Sequence of the first protein:
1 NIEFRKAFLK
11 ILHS

Residue-level contacts at the interface:
Residue G33 in the second protein interacts with residue F4 in the first protein (closest heavy-atom distance 3.4 Å).
Residue W30 in the second protein contacts residue F4 in the first protein (closest heavy-atom distance 3.7 Å).
Residue W30 in the second protein interacts with residue A7 in the first protein (closest heavy-atom distance 3.9 Å).
Residue F72 in the second protein is in contact with residue F8 in the first protein (closest heavy-atom distance 4.9 Å).
Residue I51 in the second protein interacts with residue L9 in the first protein (closest heavy-atom distance 4.2 Å).
Residue F85 in the second protein interacts with residue F4 in the first protein (closest heavy-atom distance 3.6 Å).
Residue D37 in the second protein interacts with residue F4 in the first protein (closest heavy-atom distance 3.6 Å).
Residue F48 in the second protein contacts residue F8 in the first protein (closest heavy-atom distance 4.2 Å).
Residue D37 in the second protein is in contact with residue N1 in the first protein (closest heavy-atom distance 2.4 Å).
Residue S184 in the second protein is in contact with residue L12 in the first protein (closest heavy-atom distance 2.9 Å).
Residue W30 in the second protein interacts with residue I11 in the first protein (closest heavy-atom distance 3.6 Å).
Residue T92 in the second protein contacts residue I11 in the first protein (closest heavy-atom distance 3.5 Å).
Residue I51 in the second protein contacts residue F8 in the first protein (closest heavy-atom distance 3.9 Å).
Residue T92 in the second protein interacts with residue L12 in the first protein (closest heavy-atom distance 3.9 Å).
Residue S93 in the second protein is in contact with residue I11 in the first protein (closest heavy-atom distance 3.7 Å).
Residue A182 in the second protein is in contact with residue H13 in the first protein (closest heavy-atom distance 2.9 Å).
Residue S184 in the second protein interacts with residue H13 in the first protein (closest heavy-atom distance 3.8 Å).
Residue S184 in the second protein contacts residue K10 in the first protein (closest heavy-atom distance 4.2 Å).
Residue F55 in the second protein is in contact with residue L9 in the first protein (closest heavy-atom distance 3.5 Å).
Residue Y52 in the second protein interacts with residue L12 in the first protein (closest heavy-atom distance 3.9 Å).
Residue F72 in the second protein interacts with residue L12 in the first protein (closest heavy-atom distance 3.9 Å).
Residue S184 in the second protein interacts with residue S14 in the first protein (closest heavy-atom distance 3.4 Å).
Residue A182 in the second protein interacts with residue L12 in the first protein (closest heavy-atom distance 4.4 Å).
Residue Y52 in the second protein interacts with residue L9 in the first protein (closest heavy-atom distance 3.5 Å).
Residue L89 in the second protein is in contact with residue F8 in the first protein (closest heavy-atom distance 4.0 Å).
Residue F55 in the second protein interacts with residue R5 in the first protein (closest heavy-atom distance 3.8 Å).
Residue Q54 in the second protein interacts with residue R5 in the first protein (closest heavy-atom distance 2.3 Å).
Residue F55 in the second protein is in contact with residue K6 in the first protein (closest heavy-atom distance 3.6 Å).
Residue L89 in the second protein interacts with residue L12 in the first protein (closest heavy-atom distance 4.5 Å).
Residue F34 in the second protein is in contact with residue F4 in the first protein (closest heavy-atom distance 3.3 Å).
Residue Y52 in the second protein interacts with residue H13 in the first protein (closest heavy-atom distance 2.7 Å).
Residue S184 in the second protein interacts with residue I11 in the first protein (closest heavy-atom distance 2.5 Å).
Residue I51 in the second protein interacts with residue R5 in the first protein (closest heavy-atom distance 3.6 Å).
Residue L183 in the second protein interacts with residue L12 in the first protein (closest heavy-atom distance 3.5 Å).
Residue L183 in the second protein interacts with residue H13 in the first protein (closest heavy-atom distance 4.0 Å).
Residue Q54 in the second protein interacts with residue I2 in the first protein (closest heavy-atom distance 3.5 Å).
Residue F55 in the second protein interacts with residue I2 in the first protein (closest heavy-atom distance 3.4 Å).
Residue L89 in the second protein interacts with residue I11 in the first protein (closest heavy-atom distance 4.0 Å).
Residue V68 in the second protein is in contact with residue H13 in the first protein (closest heavy-atom distance 4.7 Å).
Residue V68 in the second protein contacts residue L12 in the first protein (closest heavy-atom distance 4.3 Å).
Residue K50 in the second protein interacts with residue R5 in the first protein (closest heavy-atom distance 4.3 Å).
Residue F85 in the second protein is in contact with residue F8 in the first protein (closest heavy-atom distance 3.9 Å).
Residue D37 in the second protein contacts residue R5 in the first protein (closest heavy-atom distance 3.1 Å).
Residue W103 in the second protein interacts with residue L12 in the first protein (closest heavy-atom distance 4.1 Å).
Residue W30 in the second protein is in contact with residue F8 in the first protein (closest heavy-atom distance 3.9 Å).
Residue F64 in the second protein interacts with residue H13 in the first protein (closest heavy-atom distance 3.4 Å).

These two protein chains interact to form a complex.

Sequence of the second protein:
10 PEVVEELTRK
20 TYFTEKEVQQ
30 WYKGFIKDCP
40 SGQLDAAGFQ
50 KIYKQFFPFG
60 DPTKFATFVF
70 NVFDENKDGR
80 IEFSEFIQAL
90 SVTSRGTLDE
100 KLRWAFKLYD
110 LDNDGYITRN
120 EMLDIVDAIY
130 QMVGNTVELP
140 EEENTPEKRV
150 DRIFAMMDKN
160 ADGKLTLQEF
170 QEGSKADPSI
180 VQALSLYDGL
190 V